Contacts between the two chains:
Residue L42 in chain A interacts with residue D18 in chain B (closest heavy-atom distance 4.4 Å).
Residue E52 in chain A interacts with residue K14 in chain B (closest heavy-atom distance 2.8 Å).
Residue I83 in chain A is in contact with residue L8 in chain B (closest heavy-atom distance 4.3 Å).
Residue R62 in chain A is in contact with residue L8 in chain B (closest heavy-atom distance 4.3 Å).
Residue I53 in chain A is in contact with residue I15 in chain B (closest heavy-atom distance 3.8 Å).
Residue K55 in chain A is in contact with residue V11 in chain B (closest heavy-atom distance 3.7 Å).
Residue A87 in chain A contacts residue W31 in chain B (closest heavy-atom distance 4.5 Å).
Residue D58 in chain A contacts residue E6 in chain B (closest heavy-atom distance 4.6 Å).
Residue L80 in chain A is in contact with residue L12 in chain B (closest heavy-atom distance 3.8 Å).
Residue I44 in chain A contacts residue D18 in chain B (closest heavy-atom distance 3.6 Å).
Residue Y84 in chain A is in contact with residue Y16 in chain B (closest heavy-atom distance 3.1 Å).
Residue I83 in chain A is in contact with residue K13 in chain B (closest heavy-atom distance 4.1 Å).
Residue D59 in chain A is in contact with residue V11 in chain B (closest heavy-atom distance 3.7 Å).
Residue D59 in chain A contacts residue L12 in chain B (closest heavy-atom distance 3.9 Å).
Residue Y84 in chain A is in contact with residue D22 in chain B (closest heavy-atom distance 5.0 Å).
Residue L56 in chain A is in contact with residue V11 in chain B (closest heavy-atom distance 3.8 Å).
Residue I83 in chain A interacts with residue Y16 in chain B (closest heavy-atom distance 4.3 Å).
Residue A79 in chain A interacts with residue L8 in chain B (closest heavy-atom distance 4.8 Å).
Residue L80 in chain A contacts residue I15 in chain B (closest heavy-atom distance 4.1 Å).
Residue E86 in chain A interacts with residue D21 in chain B (closest heavy-atom distance 5.0 Å).
Residue D59 in chain A contacts residue L8 in chain B (closest heavy-atom distance 3.8 Å).
Residue L42 in chain A is in contact with residue I15 in chain B (closest heavy-atom distance 3.7 Å).
Residue K55 in chain A interacts with residue E6 in chain B (closest heavy-atom distance 2.8 Å).
Residue E52 in chain A contacts residue V11 in chain B (closest heavy-atom distance 3.8 Å).
Residue G90 in chain A is in contact with residue K24 in chain B (closest heavy-atom distance 4.8 Å).
Residue A79 in chain A interacts with residue L12 in chain B (closest heavy-atom distance 4.3 Å).
Residue L56 in chain A interacts with residue I15 in chain B (closest heavy-atom distance 4.0 Å).
Residue D59 in chain A contacts residue E6 in chain B (closest heavy-atom distance 4.8 Å).
Residue K89 in chain A is in contact with residue W31 in chain B (closest heavy-atom distance 3.9 Å).
Residue A87 in chain A interacts with residue I27 in chain B (closest heavy-atom distance 3.6 Å).
Residue G90 in chain A is in contact with residue W31 in chain B (closest heavy-atom distance 3.5 Å).
Residue I83 in chain A is in contact with residue M9 in chain B (closest heavy-atom distance 3.8 Å).
Residue Y84 in chain A interacts with residue D20 in chain B (closest heavy-atom distance 4.8 Å).
Residue I83 in chain A is in contact with residue L12 in chain B (closest heavy-atom distance 3.6 Å).
Residue R62 in chain A contacts residue E6 in chain B (closest heavy-atom distance 3.8 Å).
Residue Y84 in chain A interacts with residue D21 in chain B (closest heavy-atom distance 3.9 Å).
Residue G90 in chain A contacts residue N28 in chain B (closest heavy-atom distance 2.9 Å).
Residue Y84 in chain A interacts with residue G19 in chain B (closest heavy-atom distance 4.4 Å).
Residue L56 in chain A contacts residue L12 in chain B (closest heavy-atom distance 3.8 Å).
Residue Q49 in chain A is in contact with residue K14 in chain B (closest heavy-atom distance 2.9 Å).
Residue Q49 in chain A is in contact with residue I15 in chain B (closest heavy-atom distance 4.8 Å).
Residue Q49 in chain A contacts residue D18 in chain B (closest heavy-atom distance 4.0 Å).
Residue E86 in chain A is in contact with residue Y16 in chain B (closest heavy-atom distance 2.8 Å).
Residue Y84 in chain A contacts residue M23 in chain B (closest heavy-atom distance 3.4 Å).
Residue E86 in chain A interacts with residue K24 in chain B (closest heavy-atom distance 2.8 Å).
Residue A87 in chain A interacts with residue M23 in chain B (closest heavy-atom distance 3.9 Å).
Residue F76 in chain A is in contact with residue L8 in chain B (closest heavy-atom distance 4.3 Å).
Residue F76 in chain A is in contact with residue L12 in chain B (closest heavy-atom distance 3.8 Å).
Residue N85 in chain A interacts with residue Y16 in chain B (closest heavy-atom distance 4.4 Å).
Residue A81 in chain A is in contact with residue M23 in chain B (closest heavy-atom distance 3.8 Å).
Residue K47 in chain A interacts with residue D18 in chain B (closest heavy-atom distance 2.8 Å).

Sequence of chain B:
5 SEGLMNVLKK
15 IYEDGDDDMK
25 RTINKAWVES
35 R

This data describes a binding interaction between two proteins.

Sequence of chain A:
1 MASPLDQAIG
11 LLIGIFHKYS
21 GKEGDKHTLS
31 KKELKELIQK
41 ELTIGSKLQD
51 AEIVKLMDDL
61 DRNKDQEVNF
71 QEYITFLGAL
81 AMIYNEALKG